Interface contacts:
Residue F75 in protein 2 interacts with residue M321 in protein 1 (closest heavy-atom distance 3.2 Å).
Residue F175 in protein 2 contacts residue I386 in protein 1 (closest heavy-atom distance 3.4 Å).
Residue R74 in protein 2 interacts with residue I475 in protein 1 (closest heavy-atom distance 3.9 Å).
Residue Y151 in protein 2 is in contact with residue R427 in protein 1 (closest heavy-atom distance 4.0 Å).
Residue Y151 in protein 2 is in contact with residue V430 in protein 1 (closest heavy-atom distance 2.9 Å).
Residue P70 in protein 2 is in contact with residue W470 in protein 1 (closest heavy-atom distance 3.7 Å).
Residue I72 in protein 2 is in contact with residue I475 in protein 1 (closest heavy-atom distance 4.2 Å).
Residue F137 in protein 2 contacts residue F392 in protein 1 (closest heavy-atom distance 4.2 Å).
Residue L183 in protein 2 contacts residue V415 in protein 1 (closest heavy-atom distance 3.3 Å).
Residue F194 in protein 2 contacts residue Q404 in protein 1 (closest heavy-atom distance 3.4 Å).
Residue F175 in protein 2 contacts residue L426 in protein 1 (closest heavy-atom distance 3.7 Å).
Residue A155 in protein 2 contacts residue V430 in protein 1 (closest heavy-atom distance 4.1 Å).
Residue L183 in protein 2 interacts with residue S418 in protein 1 (closest heavy-atom distance 3.4 Å).
Residue I176 in protein 2 interacts with residue L422 in protein 1 (closest heavy-atom distance 3.9 Å).
Residue F205 in protein 2 is in contact with residue F396 in protein 1 (closest heavy-atom distance 4.0 Å).
Residue F115 in protein 2 interacts with residue F366 in protein 1 (closest heavy-atom distance 3.4 Å).
Residue I168 in protein 2 interacts with residue L434 in protein 1 (closest heavy-atom distance 3.5 Å).
Residue F194 in protein 2 interacts with residue H406 in protein 1 (closest heavy-atom distance 3.8 Å).
Residue I176 in protein 2 contacts residue A419 in protein 1 (closest heavy-atom distance 4.0 Å).
Residue L156 in protein 2 interacts with residue Y433 in protein 1 (closest heavy-atom distance 3.9 Å).
Residue E144 in protein 2 is in contact with residue P387 in protein 1 (closest heavy-atom distance 3.6 Å).
Residue L190 in protein 2 contacts residue F396 in protein 1 (closest heavy-atom distance 3.9 Å).
Residue F75 in protein 2 is in contact with residue F396 in protein 1 (closest heavy-atom distance 3.9 Å).
Residue L190 in protein 2 is in contact with residue L399 in protein 1 (closest heavy-atom distance 3.5 Å).
Residue L190 in protein 2 interacts with residue A400 in protein 1 (closest heavy-atom distance 3.5 Å).
Residue F140 in protein 2 contacts residue F392 in protein 1 (closest heavy-atom distance 3.2 Å).
Residue L190 in protein 2 is in contact with residue V403 in protein 1 (closest heavy-atom distance 4.0 Å).
Residue I187 in protein 2 interacts with residue W408 in protein 1 (closest heavy-atom distance 4.0 Å).
Residue L186 in protein 2 is in contact with residue F392 in protein 1 (closest heavy-atom distance 4.3 Å).
Residue R74 in protein 2 interacts with residue R479 in protein 1 (closest heavy-atom distance 3.7 Å).
Residue K111 in protein 2 contacts residue Y433 in protein 1 (closest heavy-atom distance 4.1 Å).
Residue W71 in protein 2 contacts residue W470 in protein 1 (closest heavy-atom distance 3.4 Å).
Residue I187 in protein 2 is in contact with residue V403 in protein 1 (closest heavy-atom distance 3.9 Å).
Residue I72 in protein 2 contacts residue Q472 in protein 1 (closest heavy-atom distance 3.6 Å).
Residue V148 in protein 2 interacts with residue I386 in protein 1 (closest heavy-atom distance 3.5 Å).
Residue Q179 in protein 2 is in contact with residue I386 in protein 1 (closest heavy-atom distance 3.1 Å).
Residue F137 in protein 2 is in contact with residue F396 in protein 1 (closest heavy-atom distance 3.0 Å).
Residue Q179 in protein 2 contacts residue L422 in protein 1 (closest heavy-atom distance 3.5 Å).
Residue I72 in protein 2 is in contact with residue P471 in protein 1 (closest heavy-atom distance 3.7 Å).
Residue F141 in protein 2 is in contact with residue F392 in protein 1 (closest heavy-atom distance 3.8 Å).
Residue W71 in protein 2 contacts residue V469 in protein 1 (closest heavy-atom distance 3.2 Å).
Residue L156 in protein 2 contacts residue V430 in protein 1 (closest heavy-atom distance 4.0 Å).
Residue R74 in protein 2 contacts residue Q472 in protein 1 (closest heavy-atom distance 3.1 Å).
Residue M145 in protein 2 contacts residue M388 in protein 1 (closest heavy-atom distance 4.0 Å).
Residue I168 in protein 2 interacts with residue V430 in protein 1 (closest heavy-atom distance 3.6 Å).
Residue F141 in protein 2 contacts residue P387 in protein 1 (closest heavy-atom distance 3.5 Å).
Residue Y112 in protein 2 contacts residue W367 in protein 1 (closest heavy-atom distance 3.8 Å).
Residue F175 in protein 2 is in contact with residue L422 in protein 1 (closest heavy-atom distance 3.9 Å).
Residue F75 in protein 2 interacts with residue Y397 in protein 1 (closest heavy-atom distance 3.8 Å).
Residue F141 in protein 2 interacts with residue M388 in protein 1 (closest heavy-atom distance 3.5 Å).
Residue I187 in protein 2 interacts with residue V411 in protein 1 (closest heavy-atom distance 3.8 Å).
Residue I176 in protein 2 contacts residue Y423 in protein 1 (closest heavy-atom distance 3.8 Å).
Residue A180 in protein 2 contacts residue A419 in protein 1 (closest heavy-atom distance 4.2 Å).
Residue P73 in protein 2 interacts with residue Q472 in protein 1 (closest heavy-atom distance 3.5 Å).
Residue W203 in protein 2 contacts residue Q404 in protein 1 (closest heavy-atom distance 3.4 Å).
Residue F152 in protein 2 contacts residue Y433 in protein 1 (closest heavy-atom distance 4.2 Å).
Residue K111 in protein 2 contacts residue W367 in protein 1 (closest heavy-atom distance 3.1 Å).
Residue R74 in protein 2 contacts residue E324 in protein 1 (closest heavy-atom distance 3.5 Å).
Residue R74 in protein 2 contacts residue M321 in protein 1 (closest heavy-atom distance 4.0 Å).
Residue Y151 in protein 2 is in contact with residue L426 in protein 1 (closest heavy-atom distance 3.6 Å).

Sequence of protein 2:
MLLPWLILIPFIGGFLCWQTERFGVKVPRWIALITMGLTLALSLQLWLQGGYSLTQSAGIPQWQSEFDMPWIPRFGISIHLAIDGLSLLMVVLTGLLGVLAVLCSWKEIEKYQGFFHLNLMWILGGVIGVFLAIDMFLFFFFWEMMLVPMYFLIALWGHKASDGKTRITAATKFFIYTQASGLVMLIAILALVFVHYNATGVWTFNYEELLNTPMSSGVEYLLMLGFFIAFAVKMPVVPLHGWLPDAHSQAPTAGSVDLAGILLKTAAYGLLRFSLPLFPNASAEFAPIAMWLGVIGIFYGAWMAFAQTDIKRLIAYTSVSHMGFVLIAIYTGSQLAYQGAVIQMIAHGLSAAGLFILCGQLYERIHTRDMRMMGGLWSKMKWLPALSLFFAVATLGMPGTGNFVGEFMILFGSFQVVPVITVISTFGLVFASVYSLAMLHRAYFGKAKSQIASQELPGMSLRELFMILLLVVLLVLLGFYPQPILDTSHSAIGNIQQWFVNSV

The following describes two proteins that form a bound complex.

Sequence of protein 1:
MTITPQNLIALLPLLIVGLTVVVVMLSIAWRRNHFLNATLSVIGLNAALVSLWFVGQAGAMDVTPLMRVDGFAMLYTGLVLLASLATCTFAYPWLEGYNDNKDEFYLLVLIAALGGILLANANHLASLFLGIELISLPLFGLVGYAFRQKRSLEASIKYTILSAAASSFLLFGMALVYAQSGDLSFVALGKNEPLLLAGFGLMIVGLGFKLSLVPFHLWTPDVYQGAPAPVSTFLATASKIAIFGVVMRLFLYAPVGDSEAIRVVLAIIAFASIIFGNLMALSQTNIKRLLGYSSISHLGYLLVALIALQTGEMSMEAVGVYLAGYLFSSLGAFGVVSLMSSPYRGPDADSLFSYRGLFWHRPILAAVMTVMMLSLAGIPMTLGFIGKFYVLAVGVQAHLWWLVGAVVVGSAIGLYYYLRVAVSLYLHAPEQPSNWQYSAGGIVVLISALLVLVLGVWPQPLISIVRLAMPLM